Interface contacts:
Residue Y20 in the first protein interacts with residue R1 in the second protein (closest heavy-atom distance 3.0 Å).
Residue W42 in the first protein interacts with residue P3 in the second protein (closest heavy-atom distance 3.8 Å).
Residue E41 in the first protein contacts residue P3 in the second protein (closest heavy-atom distance 3.5 Å).
Residue S62 in the first protein is in contact with residue P6 in the second protein (closest heavy-atom distance 3.9 Å).
Residue P60 in the first protein is in contact with residue A4 in the second protein (closest heavy-atom distance 3.9 Å).
Residue Y16 in the first protein is in contact with residue R1 in the second protein (closest heavy-atom distance 4.5 Å).
Residue F14 in the first protein interacts with residue P8 in the second protein (closest heavy-atom distance 3.5 Å).
Residue P60 in the first protein is in contact with residue P5 in the second protein (closest heavy-atom distance 3.8 Å).
Residue F63 in the first protein interacts with residue P8 in the second protein (closest heavy-atom distance 3.9 Å).
Residue W42 in the first protein contacts residue A4 in the second protein (closest heavy-atom distance 3.4 Å).
Residue Y16 in the first protein contacts residue P5 in the second protein (closest heavy-atom distance 4.2 Å).
Residue E41 in the first protein interacts with residue A4 in the second protein (closest heavy-atom distance 2.8 Å).
Residue D39 in the first protein is in contact with residue R1 in the second protein (closest heavy-atom distance 3.9 Å).
Residue F14 in the first protein contacts residue P9 in the second protein (closest heavy-atom distance 5.0 Å).
Residue W42 in the first protein interacts with residue R1 in the second protein (closest heavy-atom distance 3.0 Å).
Residue W42 in the first protein is in contact with residue P5 in the second protein (closest heavy-atom distance 4.2 Å).
Residue F63 in the first protein contacts residue P7 in the second protein (closest heavy-atom distance 4.5 Å).
Residue S62 in the first protein interacts with residue A4 in the second protein (closest heavy-atom distance 4.9 Å).
Residue S18 in the first protein interacts with residue R1 in the second protein (closest heavy-atom distance 4.6 Å).
Residue S62 in the first protein interacts with residue P7 in the second protein (closest heavy-atom distance 3.4 Å).
Residue D23 in the first protein interacts with residue R1 in the second protein (closest heavy-atom distance 3.2 Å).
Residue I58 in the first protein is in contact with residue R1 in the second protein (closest heavy-atom distance 3.4 Å).
Residue F63 in the first protein interacts with residue P6 in the second protein (closest heavy-atom distance 3.4 Å).
Residue E41 in the first protein interacts with residue G2 in the second protein (closest heavy-atom distance 4.8 Å).
Residue F14 in the first protein interacts with residue P7 in the second protein (closest heavy-atom distance 4.3 Å).
Residue S62 in the first protein interacts with residue P5 in the second protein (closest heavy-atom distance 2.8 Å).
Residue W42 in the first protein contacts residue G2 in the second protein (closest heavy-atom distance 3.0 Å).
Residue F63 in the first protein interacts with residue P5 in the second protein (closest heavy-atom distance 3.6 Å).

This data describes a binding interaction between two proteins.

Sequence of the first protein:
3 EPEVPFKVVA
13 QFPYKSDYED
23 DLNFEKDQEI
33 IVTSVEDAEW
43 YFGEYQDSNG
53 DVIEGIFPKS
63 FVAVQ

Sequence of the second protein:
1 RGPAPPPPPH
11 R